Sequence of protein 1:
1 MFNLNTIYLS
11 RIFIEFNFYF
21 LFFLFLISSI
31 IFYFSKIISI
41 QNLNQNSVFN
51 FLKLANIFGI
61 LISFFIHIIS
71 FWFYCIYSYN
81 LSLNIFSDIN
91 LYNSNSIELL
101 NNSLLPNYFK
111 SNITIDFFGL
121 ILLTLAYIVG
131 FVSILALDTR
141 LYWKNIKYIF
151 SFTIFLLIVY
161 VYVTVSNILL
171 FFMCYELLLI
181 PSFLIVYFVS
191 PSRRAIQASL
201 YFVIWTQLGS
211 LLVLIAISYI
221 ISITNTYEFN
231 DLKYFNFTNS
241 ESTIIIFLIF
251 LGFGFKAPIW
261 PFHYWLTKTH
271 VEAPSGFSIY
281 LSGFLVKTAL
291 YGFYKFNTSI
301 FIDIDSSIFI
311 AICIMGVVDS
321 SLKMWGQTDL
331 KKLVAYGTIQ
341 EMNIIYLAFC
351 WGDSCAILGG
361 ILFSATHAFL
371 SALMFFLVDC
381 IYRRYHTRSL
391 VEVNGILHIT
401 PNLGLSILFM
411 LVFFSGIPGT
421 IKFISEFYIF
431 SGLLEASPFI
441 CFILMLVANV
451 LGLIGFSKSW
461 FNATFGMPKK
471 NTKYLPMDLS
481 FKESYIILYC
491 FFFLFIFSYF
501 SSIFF

Sequence of protein 2:
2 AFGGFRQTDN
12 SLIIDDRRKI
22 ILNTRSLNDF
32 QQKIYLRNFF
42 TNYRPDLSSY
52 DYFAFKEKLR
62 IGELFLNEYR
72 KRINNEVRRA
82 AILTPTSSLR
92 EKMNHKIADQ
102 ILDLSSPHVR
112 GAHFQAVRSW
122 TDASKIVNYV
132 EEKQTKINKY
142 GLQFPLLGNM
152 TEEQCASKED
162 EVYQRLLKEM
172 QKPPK

Interface contacts:
Residue E435 in protein 1 contacts residue H114 in protein 2 (closest heavy-atom distance 3.3 Å).
Residue I223 in protein 1 interacts with residue G5 in protein 2 (closest heavy-atom distance 3.5 Å).
Residue F235 in protein 1 is in contact with residue F3 in protein 2 (closest heavy-atom distance 3.4 Å).
Residue S87 in protein 1 contacts residue L148 in protein 2 (closest heavy-atom distance 3.3 Å).
Residue F86 in protein 1 interacts with residue K59 in protein 2 (closest heavy-atom distance 2.7 Å).
Residue N95 in protein 1 contacts residue Y51 in protein 2 (closest heavy-atom distance 3.0 Å).
Residue W351 in protein 1 contacts residue F115 in protein 2 (closest heavy-atom distance 3.8 Å).
Residue Y234 in protein 1 contacts residue F3 in protein 2 (closest heavy-atom distance 3.6 Å).
Residue F237 in protein 1 is in contact with residue F40 in protein 2 (closest heavy-atom distance 3.3 Å).
Residue S82 in protein 1 contacts residue R61 in protein 2 (closest heavy-atom distance 3.9 Å).
Residue N84 in protein 1 contacts residue N150 in protein 2 (closest heavy-atom distance 3.4 Å).
Residue Y219 in protein 1 interacts with residue F6 in protein 2 (closest heavy-atom distance 3.3 Å).
Residue S87 in protein 1 contacts residue Q135 in protein 2 (closest heavy-atom distance 3.3 Å).
Residue S354 in protein 1 interacts with residue Q116 in protein 2 (closest heavy-atom distance 3.8 Å).
Residue F86 in protein 1 interacts with residue Q135 in protein 2 (closest heavy-atom distance 2.6 Å).
Residue S354 in protein 1 interacts with residue F115 in protein 2 (closest heavy-atom distance 3.6 Å).
Residue Y234 in protein 1 contacts residue K34 in protein 2 (closest heavy-atom distance 3.3 Å).
Residue S431 in protein 1 contacts residue A113 in protein 2 (closest heavy-atom distance 4.0 Å).
Residue T238 in protein 1 is in contact with residue L37 in protein 2 (closest heavy-atom distance 4.0 Å).
Residue C355 in protein 1 interacts with residue R111 in protein 2 (closest heavy-atom distance 3.5 Å).
Residue F301 in protein 1 is in contact with residue F40 in protein 2 (closest heavy-atom distance 3.9 Å).
Residue I89 in protein 1 interacts with residue Q135 in protein 2 (closest heavy-atom distance 3.6 Å).
Residue N236 in protein 1 interacts with residue R38 in protein 2 (closest heavy-atom distance 3.0 Å).
Residue N236 in protein 1 is in contact with residue F40 in protein 2 (closest heavy-atom distance 2.6 Å).
Residue N80 in protein 1 interacts with residue N150 in protein 2 (closest heavy-atom distance 3.1 Å).
Residue F237 in protein 1 is in contact with residue R38 in protein 2 (closest heavy-atom distance 4.1 Å).
Residue L83 in protein 1 contacts residue L147 in protein 2 (closest heavy-atom distance 3.8 Å).
Residue A356 in protein 1 interacts with residue F115 in protein 2 (closest heavy-atom distance 3.5 Å).
Residue I223 in protein 1 interacts with residue G4 in protein 2 (closest heavy-atom distance 3.0 Å).
Residue Y234 in protein 1 contacts residue S50 in protein 2 (closest heavy-atom distance 3.8 Å).
Residue I89 in protein 1 is in contact with residue E132 in protein 2 (closest heavy-atom distance 4.0 Å).
Residue T224 in protein 1 is in contact with residue F3 in protein 2 (closest heavy-atom distance 4.1 Å).
Residue S87 in protein 1 is in contact with residue N139 in protein 2 (closest heavy-atom distance 3.9 Å).
Residue N225 in protein 1 is in contact with residue A2 in protein 2 (closest heavy-atom distance 3.2 Å).
Residue F235 in protein 1 is in contact with residue R38 in protein 2 (closest heavy-atom distance 3.3 Å).
Residue L83 in protein 1 contacts residue L148 in protein 2 (closest heavy-atom distance 4.0 Å).
Residue M1 in protein 1 contacts residue N150 in protein 2 (closest heavy-atom distance 3.0 Å).
Residue F2 in protein 1 interacts with residue N150 in protein 2 (closest heavy-atom distance 3.3 Å).
Residue S82 in protein 1 contacts residue E58 in protein 2 (closest heavy-atom distance 3.5 Å).
Residue E241 in protein 1 is in contact with residue R38 in protein 2 (closest heavy-atom distance 3.3 Å).
Residue C355 in protein 1 interacts with residue F115 in protein 2 (closest heavy-atom distance 3.0 Å).
Residue I89 in protein 1 is in contact with residue N139 in protein 2 (closest heavy-atom distance 3.6 Å).
Residue F301 in protein 1 contacts residue T42 in protein 2 (closest heavy-atom distance 3.5 Å).
Residue Y428 in protein 1 contacts residue F115 in protein 2 (closest heavy-atom distance 4.0 Å).
Residue F86 in protein 1 interacts with residue V131 in protein 2 (closest heavy-atom distance 3.8 Å).
Residue I223 in protein 1 is in contact with residue F6 in protein 2 (closest heavy-atom distance 3.8 Å).
Residue N236 in protein 1 contacts residue T42 in protein 2 (closest heavy-atom distance 3.4 Å).
Residue I85 in protein 1 interacts with residue Y51 in protein 2 (closest heavy-atom distance 3.8 Å).
Residue I429 in protein 1 contacts residue F115 in protein 2 (closest heavy-atom distance 3.7 Å).
Residue E241 in protein 1 interacts with residue F6 in protein 2 (closest heavy-atom distance 3.3 Å).
Residue G432 in protein 1 is in contact with residue F115 in protein 2 (closest heavy-atom distance 3.3 Å).
Residue I85 in protein 1 interacts with residue A55 in protein 2 (closest heavy-atom distance 4.0 Å).
Residue L433 in protein 1 contacts residue F115 in protein 2 (closest heavy-atom distance 3.8 Å).
Residue I85 in protein 1 interacts with residue F54 in protein 2 (closest heavy-atom distance 3.5 Å).
Residue F235 in protein 1 is in contact with residue G4 in protein 2 (closest heavy-atom distance 3.6 Å).
Residue S94 in protein 1 interacts with residue Y51 in protein 2 (closest heavy-atom distance 3.3 Å).
Residue F86 in protein 1 interacts with residue I62 in protein 2 (closest heavy-atom distance 3.7 Å).
Residue D231 in protein 1 contacts residue F3 in protein 2 (closest heavy-atom distance 3.6 Å).
Residue M1 in protein 1 contacts residue F145 in protein 2 (closest heavy-atom distance 4.0 Å).
Residue I89 in protein 1 is in contact with residue K59 in protein 2 (closest heavy-atom distance 3.9 Å).

This data describes a binding interaction between two proteins.